Sequence of chain B:
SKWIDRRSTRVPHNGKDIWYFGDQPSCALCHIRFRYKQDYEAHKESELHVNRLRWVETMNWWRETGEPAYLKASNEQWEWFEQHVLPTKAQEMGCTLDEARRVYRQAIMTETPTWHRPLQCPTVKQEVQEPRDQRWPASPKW

Interface contacts:
Residue R208 in chain A contacts residue W112 in chain B (closest heavy-atom distance 3.5 Å).
Residue E197 in chain A is in contact with residue I140 in chain B (closest heavy-atom distance 3.9 Å).
Residue L189 in chain A contacts residue R149 in chain B (closest heavy-atom distance 4.2 Å).
Residue W199 in chain A contacts residue W110 in chain B (closest heavy-atom distance 3.5 Å).
Residue T136 in chain A contacts residue A139 in chain B (closest heavy-atom distance 3.5 Å).
Residue Y185 in chain A contacts residue W147 in chain B (closest heavy-atom distance 2.7 Å).
Residue T195 in chain A contacts residue Q138 in chain B (closest heavy-atom distance 3.6 Å).
Residue L189 in chain A contacts residue H148 in chain B (closest heavy-atom distance 3.7 Å).
Residue E197 in chain A interacts with residue A139 in chain B (closest heavy-atom distance 3.8 Å).
Residue E211 in chain A contacts residue H116 in chain B (closest heavy-atom distance 4.0 Å).
Residue H172 in chain A interacts with residue Q138 in chain B (closest heavy-atom distance 3.2 Å).
Residue Y138 in chain A interacts with residue M141 in chain B (closest heavy-atom distance 4.1 Å).
Residue K186 in chain A contacts residue P150 in chain B (closest heavy-atom distance 3.4 Å).
Residue R198 in chain A interacts with residue Y136 in chain B (closest heavy-atom distance 3.2 Å).
Residue R208 in chain A contacts residue Q109 in chain B (closest heavy-atom distance 4.1 Å).
Residue L189 in chain A contacts residue W147 in chain B (closest heavy-atom distance 3.5 Å).
Residue E196 in chain A contacts residue A139 in chain B (closest heavy-atom distance 3.7 Å).
Residue S193 in chain A contacts residue R149 in chain B (closest heavy-atom distance 4.3 Å).
Residue E204 in chain A is in contact with residue W112 in chain B (closest heavy-atom distance 4.0 Å).
Residue H172 in chain A interacts with residue A139 in chain B (closest heavy-atom distance 3.7 Å).
Residue Y205 in chain A is in contact with residue Q109 in chain B (closest heavy-atom distance 2.9 Å).
Residue Y138 in chain A interacts with residue A139 in chain B (closest heavy-atom distance 4.1 Å).
Residue R126 in chain A contacts residue E99 in chain B (closest heavy-atom distance 2.9 Å).
Residue E197 in chain A contacts residue Y136 in chain B (closest heavy-atom distance 3.9 Å).
Residue V137 in chain A interacts with residue I140 in chain B (closest heavy-atom distance 3.5 Å).
Residue T128 in chain A interacts with residue L103 in chain B (closest heavy-atom distance 3.3 Å).
Residue V170 in chain A interacts with residue Q138 in chain B (closest heavy-atom distance 3.3 Å).
Residue T110 in chain A contacts residue T146 in chain B (closest heavy-atom distance 4.3 Å).
Residue E204 in chain A interacts with residue K121 in chain B (closest heavy-atom distance 2.4 Å).
Residue E112 in chain A interacts with residue W147 in chain B (closest heavy-atom distance 3.2 Å).
Residue S193 in chain A interacts with residue M141 in chain B (closest heavy-atom distance 3.7 Å).
Residue W199 in chain A interacts with residue Q109 in chain B (closest heavy-atom distance 4.0 Å).
Residue T136 in chain A interacts with residue Q138 in chain B (closest heavy-atom distance 3.0 Å).
Residue P168 in chain A contacts residue R134 in chain B (closest heavy-atom distance 3.2 Å).
Residue K186 in chain A interacts with residue H148 in chain B (closest heavy-atom distance 3.0 Å).
Residue T202 in chain A is in contact with residue F113 in chain B (closest heavy-atom distance 4.2 Å).
Residue E197 in chain A interacts with residue R137 in chain B (closest heavy-atom distance 4.3 Å).
Residue E135 in chain A is in contact with residue I140 in chain B (closest heavy-atom distance 4.1 Å).
Residue E196 in chain A is in contact with residue R137 in chain B (closest heavy-atom distance 3.3 Å).
Residue E196 in chain A is in contact with residue Q138 in chain B (closest heavy-atom distance 2.5 Å).
Residue E135 in chain A contacts residue R137 in chain B (closest heavy-atom distance 2.7 Å).
Residue E204 in chain A contacts residue V117 in chain B (closest heavy-atom distance 4.0 Å).
Residue Y138 in chain A contacts residue I140 in chain B (closest heavy-atom distance 3.8 Å).
Residue Y138 in chain A interacts with residue W147 in chain B (closest heavy-atom distance 3.3 Å).
Residue W199 in chain A contacts residue R137 in chain B (closest heavy-atom distance 3.8 Å).
Residue W199 in chain A interacts with residue F113 in chain B (closest heavy-atom distance 3.6 Å).
Residue E197 in chain A interacts with residue M141 in chain B (closest heavy-atom distance 3.4 Å).
Residue T136 in chain A interacts with residue I140 in chain B (closest heavy-atom distance 3.1 Å).
Residue R126 in chain A contacts residue L103 in chain B (closest heavy-atom distance 4.0 Å).
Residue Y138 in chain A interacts with residue T142 in chain B (closest heavy-atom distance 4.3 Å).
Residue E211 in chain A contacts residue W112 in chain B (closest heavy-atom distance 3.4 Å).
Residue R198 in chain A contacts residue V135 in chain B (closest heavy-atom distance 2.7 Å).
Residue E190 in chain A interacts with residue P150 in chain B (closest heavy-atom distance 3.7 Å).
Residue E196 in chain A contacts residue Y136 in chain B (closest heavy-atom distance 4.2 Å).
Residue E211 in chain A contacts residue V117 in chain B (closest heavy-atom distance 4.3 Å).
Residue E196 in chain A is in contact with residue M141 in chain B (closest heavy-atom distance 4.0 Å).
Residue T202 in chain A is in contact with residue Y136 in chain B (closest heavy-atom distance 4.2 Å).
Residue Q192 in chain A interacts with residue M141 in chain B (closest heavy-atom distance 3.1 Å).
Residue W199 in chain A interacts with residue Y136 in chain B (closest heavy-atom distance 2.8 Å).
Residue K200 in chain A interacts with residue R149 in chain B (closest heavy-atom distance 3.2 Å).

Sequence of chain A:
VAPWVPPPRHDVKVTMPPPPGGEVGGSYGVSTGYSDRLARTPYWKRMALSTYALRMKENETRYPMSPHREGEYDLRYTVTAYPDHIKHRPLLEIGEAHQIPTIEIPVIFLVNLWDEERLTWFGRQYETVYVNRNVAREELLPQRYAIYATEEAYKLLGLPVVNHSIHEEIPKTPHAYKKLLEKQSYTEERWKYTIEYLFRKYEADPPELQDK

These two protein chains interact to form a complex.